The following describes two proteins that form a bound complex.

Residue-level contacts at the interface:
Residue F99 in protein 1 is in contact with residue Y125 in protein 2 (closest heavy-atom distance 4.8 Å).
Residue D101 in protein 1 is in contact with residue H127 in protein 2 (closest heavy-atom distance 4.2 Å).
Residue P30 in protein 1 contacts residue R124 in protein 2 (closest heavy-atom distance 2.4 Å).
Residue Y32 in protein 1 interacts with residue Y125 in protein 2 (closest heavy-atom distance 3.5 Å).
Residue Y32 in protein 1 contacts residue R124 in protein 2 (closest heavy-atom distance 3.3 Å).
Residue Y100 in protein 1 interacts with residue E126 in protein 2 (closest heavy-atom distance 2.7 Å).
Residue F103 in protein 1 interacts with residue H127 in protein 2 (closest heavy-atom distance 4.6 Å).
Residue D101 in protein 1 interacts with residue Y125 in protein 2 (closest heavy-atom distance 4.0 Å).
Residue W31 in protein 1 is in contact with residue R124 in protein 2 (closest heavy-atom distance 3.6 Å).
Residue Y100 in protein 1 is in contact with residue H127 in protein 2 (closest heavy-atom distance 3.5 Å).
Residue Y100 in protein 1 interacts with residue R124 in protein 2 (closest heavy-atom distance 3.9 Å).
Residue Y100 in protein 1 interacts with residue Y125 in protein 2 (closest heavy-atom distance 3.3 Å).
Residue D101 in protein 1 is in contact with residue Y181 in protein 2 (closest heavy-atom distance 2.8 Å).

Sequence of protein 2:
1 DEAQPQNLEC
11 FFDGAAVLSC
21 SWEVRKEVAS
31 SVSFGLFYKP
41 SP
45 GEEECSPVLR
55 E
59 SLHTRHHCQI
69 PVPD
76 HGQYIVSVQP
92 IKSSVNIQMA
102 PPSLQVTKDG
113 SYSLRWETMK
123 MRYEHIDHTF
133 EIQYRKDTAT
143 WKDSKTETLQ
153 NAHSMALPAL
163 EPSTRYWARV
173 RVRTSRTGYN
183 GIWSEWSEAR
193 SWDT

Sequence of protein 1:
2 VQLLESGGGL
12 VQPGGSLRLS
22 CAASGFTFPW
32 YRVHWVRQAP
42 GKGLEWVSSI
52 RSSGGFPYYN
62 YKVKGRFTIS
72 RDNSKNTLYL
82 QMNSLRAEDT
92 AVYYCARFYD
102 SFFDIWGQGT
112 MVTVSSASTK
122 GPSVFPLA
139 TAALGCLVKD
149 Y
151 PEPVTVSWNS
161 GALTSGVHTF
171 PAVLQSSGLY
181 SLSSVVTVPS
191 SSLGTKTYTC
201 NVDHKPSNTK